Sequence of protein 1:
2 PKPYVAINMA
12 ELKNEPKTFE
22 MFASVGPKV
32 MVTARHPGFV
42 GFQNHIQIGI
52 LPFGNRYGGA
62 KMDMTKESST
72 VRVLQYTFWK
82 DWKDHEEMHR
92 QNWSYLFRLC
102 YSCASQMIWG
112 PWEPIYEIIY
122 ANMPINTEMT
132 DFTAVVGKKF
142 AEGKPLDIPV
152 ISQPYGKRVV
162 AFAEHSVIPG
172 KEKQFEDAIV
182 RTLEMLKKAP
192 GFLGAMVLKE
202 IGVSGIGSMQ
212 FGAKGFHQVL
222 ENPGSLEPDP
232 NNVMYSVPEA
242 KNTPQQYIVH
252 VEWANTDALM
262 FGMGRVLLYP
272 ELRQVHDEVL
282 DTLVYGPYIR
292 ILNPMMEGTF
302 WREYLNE

Sequence of protein 2:
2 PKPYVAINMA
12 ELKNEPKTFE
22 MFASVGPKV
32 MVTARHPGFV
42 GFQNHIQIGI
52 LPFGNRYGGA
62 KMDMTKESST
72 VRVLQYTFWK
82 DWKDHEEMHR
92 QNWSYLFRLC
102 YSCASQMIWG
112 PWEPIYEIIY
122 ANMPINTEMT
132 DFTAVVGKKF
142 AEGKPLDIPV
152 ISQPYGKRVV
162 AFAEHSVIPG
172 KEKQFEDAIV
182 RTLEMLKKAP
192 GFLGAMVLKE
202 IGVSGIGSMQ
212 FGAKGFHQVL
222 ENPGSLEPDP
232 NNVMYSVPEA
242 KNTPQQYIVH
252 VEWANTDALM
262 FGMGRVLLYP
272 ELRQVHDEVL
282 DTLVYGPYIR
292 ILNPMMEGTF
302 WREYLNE

Interface contacts:
Residue F262 in protein 1 interacts with residue E298 in protein 2 (closest heavy-atom distance 3.8 Å).
Residue P150 in protein 1 contacts residue A135 in protein 2 (closest heavy-atom distance 4.0 Å).
Residue A255 in protein 1 contacts residue T131 in protein 2 (closest heavy-atom distance 3.6 Å).
Residue I149 in protein 1 is in contact with residue G138 in protein 2 (closest heavy-atom distance 4.0 Å).
Residue V151 in protein 1 is in contact with residue T131 in protein 2 (closest heavy-atom distance 3.4 Å).
Residue L269 in protein 1 is in contact with residue F43 in protein 2 (closest heavy-atom distance 3.9 Å).
Residue L194 in protein 1 is in contact with residue T131 in protein 2 (closest heavy-atom distance 3.8 Å).
Residue D258 in protein 1 is in contact with residue Y156 in protein 2 (closest heavy-atom distance 3.9 Å).
Residue N256 in protein 1 contacts residue E129 in protein 2 (closest heavy-atom distance 3.2 Å).
Residue P191 in protein 1 is in contact with residue Y156 in protein 2 (closest heavy-atom distance 4.2 Å).
Residue L147 in protein 1 contacts residue K139 in protein 2 (closest heavy-atom distance 3.9 Å).
Residue P191 in protein 1 contacts residue E129 in protein 2 (closest heavy-atom distance 4.0 Å).
Residue P271 in protein 1 interacts with residue F40 in protein 2 (closest heavy-atom distance 3.7 Å).
Residue F141 in protein 1 contacts residue F141 in protein 2 (closest heavy-atom distance 3.6 Å).
Residue R266 in protein 1 is in contact with residue E304 in protein 2 (closest heavy-atom distance 2.9 Å).
Residue I152 in protein 1 is in contact with residue T134 in protein 2 (closest heavy-atom distance 3.8 Å).
Residue L269 in protein 1 is in contact with residue F301 in protein 2 (closest heavy-atom distance 3.3 Å).
Residue P271 in protein 1 interacts with residue A35 in protein 2 (closest heavy-atom distance 3.5 Å).
Residue F133 in protein 1 contacts residue F133 in protein 2 (closest heavy-atom distance 3.8 Å).
Residue G55 in protein 1 interacts with residue A24 in protein 2 (closest heavy-atom distance 4.3 Å).
Residue P146 in protein 1 is in contact with residue A142 in protein 2 (closest heavy-atom distance 4.0 Å).
Residue L269 in protein 1 is in contact with residue F40 in protein 2 (closest heavy-atom distance 3.4 Å).
Residue N56 in protein 1 is in contact with residue S25 in protein 2 (closest heavy-atom distance 3.6 Å).
Residue K189 in protein 1 contacts residue E304 in protein 2 (closest heavy-atom distance 4.2 Å).
Residue N56 in protein 1 is in contact with residue K29 in protein 2 (closest heavy-atom distance 2.6 Å).
Residue G192 in protein 1 is in contact with residue T131 in protein 2 (closest heavy-atom distance 3.8 Å).
Residue A259 in protein 1 interacts with residue Y156 in protein 2 (closest heavy-atom distance 3.7 Å).
Residue P191 in protein 1 contacts residue P155 in protein 2 (closest heavy-atom distance 3.9 Å).
Residue I149 in protein 1 contacts residue A135 in protein 2 (closest heavy-atom distance 3.7 Å).
Residue I152 in protein 1 interacts with residue F133 in protein 2 (closest heavy-atom distance 4.0 Å).
Residue G192 in protein 1 is in contact with residue E129 in protein 2 (closest heavy-atom distance 3.6 Å).
Residue R274 in protein 1 contacts residue R36 in protein 2 (closest heavy-atom distance 3.7 Å).
Residue L147 in protein 1 is in contact with residue A142 in protein 2 (closest heavy-atom distance 3.6 Å).
Residue Y270 in protein 1 interacts with residue F301 in protein 2 (closest heavy-atom distance 3.5 Å).
Residue F262 in protein 1 is in contact with residue Y156 in protein 2 (closest heavy-atom distance 3.5 Å).
Residue V151 in protein 1 is in contact with residue T134 in protein 2 (closest heavy-atom distance 3.6 Å).
Residue F262 in protein 1 contacts residue M297 in protein 2 (closest heavy-atom distance 3.6 Å).
Residue L269 in protein 1 contacts residue M32 in protein 2 (closest heavy-atom distance 3.9 Å).
Residue P191 in protein 1 interacts with residue T300 in protein 2 (closest heavy-atom distance 3.3 Å).
Residue F193 in protein 1 interacts with residue D132 in protein 2 (closest heavy-atom distance 4.2 Å).
Residue R274 in protein 1 interacts with residue A35 in protein 2 (closest heavy-atom distance 4.0 Å).
Residue P191 in protein 1 is in contact with residue N127 in protein 2 (closest heavy-atom distance 4.2 Å).
Residue A259 in protein 1 is in contact with residue E129 in protein 2 (closest heavy-atom distance 3.8 Å).
Residue F133 in protein 1 contacts residue T134 in protein 2 (closest heavy-atom distance 4.0 Å).
Residue P150 in protein 1 is in contact with residue T134 in protein 2 (closest heavy-atom distance 2.6 Å).
Residue I152 in protein 1 contacts residue T131 in protein 2 (closest heavy-atom distance 2.9 Å).
Residue R266 in protein 1 is in contact with residue F301 in protein 2 (closest heavy-atom distance 3.8 Å).
Residue P271 in protein 1 interacts with residue H37 in protein 2 (closest heavy-atom distance 3.8 Å).
Residue G192 in protein 1 contacts residue D132 in protein 2 (closest heavy-atom distance 2.9 Å).
Residue L147 in protein 1 interacts with residue G138 in protein 2 (closest heavy-atom distance 4.0 Å).
Residue P146 in protein 1 interacts with residue G138 in protein 2 (closest heavy-atom distance 3.2 Å).
Residue L268 in protein 1 interacts with residue A35 in protein 2 (closest heavy-atom distance 3.6 Å).
Residue L269 in protein 1 interacts with residue A35 in protein 2 (closest heavy-atom distance 3.4 Å).
Residue P191 in protein 1 is in contact with residue D132 in protein 2 (closest heavy-atom distance 3.4 Å).
Residue R274 in protein 1 is in contact with residue M32 in protein 2 (closest heavy-atom distance 3.0 Å).
Residue G55 in protein 1 interacts with residue S25 in protein 2 (closest heavy-atom distance 4.2 Å).
Residue L268 in protein 1 interacts with residue M32 in protein 2 (closest heavy-atom distance 3.9 Å).
Residue V151 in protein 1 interacts with residue A135 in protein 2 (closest heavy-atom distance 4.0 Å).
Residue I149 in protein 1 is in contact with residue T134 in protein 2 (closest heavy-atom distance 3.5 Å).
Residue N256 in protein 1 is in contact with residue K158 in protein 2 (closest heavy-atom distance 3.9 Å).

This data describes a binding interaction between two proteins.